The following describes two proteins that form a bound complex.

Contacts between the two chains:
Residue I220 in chain B interacts with residue P9 in chain A (closest heavy-atom distance 4.2 Å).
Residue E233 in chain B interacts with residue F13 in chain A (closest heavy-atom distance 4.6 Å).
Residue R234 in chain B contacts residue T10 in chain A (closest heavy-atom distance 3.7 Å).
Residue E230 in chain B interacts with residue V20 in chain A (closest heavy-atom distance 3.5 Å).
Residue I228 in chain B is in contact with residue T10 in chain A (closest heavy-atom distance 3.4 Å).
Residue L235 in chain B is in contact with residue Q11 in chain A (closest heavy-atom distance 4.4 Å).
Residue R234 in chain B contacts residue Y19 in chain A (closest heavy-atom distance 2.7 Å).
Residue L235 in chain B interacts with residue F13 in chain A (closest heavy-atom distance 4.8 Å).
Residue M247 in chain B interacts with residue F13 in chain A (closest heavy-atom distance 4.8 Å).
Residue P239 in chain B is in contact with residue M7 in chain A (closest heavy-atom distance 3.9 Å).
Residue P236 in chain B is in contact with residue P8 in chain A (closest heavy-atom distance 3.2 Å).
Residue E230 in chain B contacts residue Y19 in chain A (closest heavy-atom distance 4.3 Å).
Residue Y246 in chain B is in contact with residue Q11 in chain A (closest heavy-atom distance 3.4 Å).
Residue W207 in chain B contacts residue M7 in chain A (closest heavy-atom distance 4.3 Å).
Residue R234 in chain B interacts with residue V20 in chain A (closest heavy-atom distance 4.6 Å).
Residue L235 in chain B is in contact with residue P9 in chain A (closest heavy-atom distance 4.0 Å).
Residue I255 in chain B interacts with residue Y19 in chain A (closest heavy-atom distance 3.4 Å).
Residue P236 in chain B is in contact with residue P9 in chain A (closest heavy-atom distance 3.3 Å).
Residue G232 in chain B is in contact with residue V20 in chain A (closest heavy-atom distance 3.3 Å).
Residue Q237 in chain B interacts with residue M7 in chain A (closest heavy-atom distance 4.8 Å).
Residue M254 in chain B interacts with residue Y19 in chain A (closest heavy-atom distance 3.9 Å).
Residue R234 in chain B is in contact with residue F13 in chain A (closest heavy-atom distance 4.2 Å).
Residue Y246 in chain B contacts residue F13 in chain A (closest heavy-atom distance 3.5 Å).
Residue P238 in chain B is in contact with residue M7 in chain A (closest heavy-atom distance 4.4 Å).
Residue R234 in chain B is in contact with residue P9 in chain A (closest heavy-atom distance 4.6 Å).
Residue D218 in chain B is in contact with residue P9 in chain A (closest heavy-atom distance 3.9 Å).
Residue R234 in chain B interacts with residue K18 in chain A (closest heavy-atom distance 4.6 Å).
Residue L229 in chain B interacts with residue Y19 in chain A (closest heavy-atom distance 3.7 Å).
Residue V250 in chain B is in contact with residue Y19 in chain A (closest heavy-atom distance 2.9 Å).
Residue K231 in chain B interacts with residue V20 in chain A (closest heavy-atom distance 3.4 Å).
Residue G232 in chain B interacts with residue S12 in chain A (closest heavy-atom distance 3.7 Å).
Residue I255 in chain B contacts residue K18 in chain A (closest heavy-atom distance 3.1 Å).
Residue K231 in chain B contacts residue A14 in chain A (closest heavy-atom distance 3.9 Å).
Residue L185 in chain B interacts with residue S21 in chain A (closest heavy-atom distance 4.5 Å).
Residue T211 in chain B interacts with residue M7 in chain A (closest heavy-atom distance 3.7 Å).
Residue M247 in chain B interacts with residue Y19 in chain A (closest heavy-atom distance 4.4 Å).
Residue P236 in chain B contacts residue M7 in chain A (closest heavy-atom distance 4.1 Å).
Residue D256 in chain B interacts with residue P17 in chain A (closest heavy-atom distance 4.8 Å).
Residue I255 in chain B is in contact with residue V20 in chain A (closest heavy-atom distance 3.9 Å).
Residue D256 in chain B contacts residue K18 in chain A (closest heavy-atom distance 4.5 Å).
Residue E233 in chain B interacts with residue Q11 in chain A (closest heavy-atom distance 3.5 Å).
Residue I255 in chain B interacts with residue S21 in chain A (closest heavy-atom distance 3.8 Å).
Residue W253 in chain B is in contact with residue Y19 in chain A (closest heavy-atom distance 3.9 Å).
Residue G232 in chain B is in contact with residue A14 in chain A (closest heavy-atom distance 3.9 Å).
Residue K251 in chain B interacts with residue Y19 in chain A (closest heavy-atom distance 3.8 Å).
Residue Y217 in chain B interacts with residue P9 in chain A (closest heavy-atom distance 4.2 Å).
Residue E233 in chain B interacts with residue S12 in chain A (closest heavy-atom distance 3.9 Å).
Residue E233 in chain B is in contact with residue T10 in chain A (closest heavy-atom distance 2.9 Å).
Residue M254 in chain B interacts with residue K18 in chain A (closest heavy-atom distance 3.5 Å).
Residue Y217 in chain B interacts with residue T10 in chain A (closest heavy-atom distance 3.9 Å).
Residue G232 in chain B interacts with residue F13 in chain A (closest heavy-atom distance 2.8 Å).
Residue Q237 in chain B contacts residue Q11 in chain A (closest heavy-atom distance 3.3 Å).
Residue V250 in chain B interacts with residue F13 in chain A (closest heavy-atom distance 3.6 Å).
Residue E230 in chain B contacts residue S21 in chain A (closest heavy-atom distance 3.2 Å).
Residue I220 in chain B is in contact with residue T10 in chain A (closest heavy-atom distance 3.5 Å).
Residue P236 in chain B is in contact with residue T10 in chain A (closest heavy-atom distance 4.7 Å).
Residue R234 in chain B contacts residue Q11 in chain A (closest heavy-atom distance 3.0 Å).
Residue G232 in chain B contacts residue Q11 in chain A (closest heavy-atom distance 4.3 Å).
Residue G232 in chain B contacts residue Y19 in chain A (closest heavy-atom distance 3.1 Å).
Residue P236 in chain B interacts with residue Q11 in chain A (closest heavy-atom distance 3.9 Å).

Sequence of chain B:
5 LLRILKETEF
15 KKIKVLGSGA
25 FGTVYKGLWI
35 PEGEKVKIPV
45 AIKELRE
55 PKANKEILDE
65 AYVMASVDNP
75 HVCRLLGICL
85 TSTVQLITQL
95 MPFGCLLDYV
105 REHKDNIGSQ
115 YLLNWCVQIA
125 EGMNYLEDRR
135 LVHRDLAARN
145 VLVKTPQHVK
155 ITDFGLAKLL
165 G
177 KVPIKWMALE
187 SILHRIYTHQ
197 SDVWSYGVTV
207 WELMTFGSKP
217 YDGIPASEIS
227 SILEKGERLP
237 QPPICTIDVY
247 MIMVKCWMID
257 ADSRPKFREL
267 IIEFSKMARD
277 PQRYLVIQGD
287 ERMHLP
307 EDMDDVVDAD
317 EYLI

Sequence of chain A:
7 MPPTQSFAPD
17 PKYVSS